Sequence of protein 2:
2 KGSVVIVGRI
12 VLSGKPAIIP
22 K

The following describes two proteins that form a bound complex.

Sequence of protein 1:
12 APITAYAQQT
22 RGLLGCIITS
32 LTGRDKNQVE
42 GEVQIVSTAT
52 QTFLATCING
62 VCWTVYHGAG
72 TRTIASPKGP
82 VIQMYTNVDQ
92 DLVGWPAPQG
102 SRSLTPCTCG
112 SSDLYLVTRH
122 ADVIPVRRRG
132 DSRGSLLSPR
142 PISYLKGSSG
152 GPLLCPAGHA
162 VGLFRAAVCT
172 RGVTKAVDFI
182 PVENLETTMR

Contacts between the two chains:
Residue Q45 in protein 1 interacts with residue R10 in protein 2 (closest heavy-atom distance 3.9 Å).
Residue S31 in protein 1 interacts with residue S4 in protein 2 (closest heavy-atom distance 3.0 Å).
Residue G42 in protein 1 interacts with residue V12 in protein 2 (closest heavy-atom distance 3.9 Å).
Residue Y17 in protein 1 contacts residue I11 in protein 2 (closest heavy-atom distance 3.2 Å).
Residue R73 in protein 1 contacts residue G3 in protein 2 (closest heavy-atom distance 3.0 Å).
Residue I46 in protein 1 is in contact with residue G9 in protein 2 (closest heavy-atom distance 2.6 Å).
Residue R22 in protein 1 contacts residue V6 in protein 2 (closest heavy-atom distance 3.7 Å).
Residue Q19 in protein 1 contacts residue R10 in protein 2 (closest heavy-atom distance 2.9 Å).
Residue E43 in protein 1 interacts with residue I11 in protein 2 (closest heavy-atom distance 3.6 Å).
Residue E41 in protein 1 contacts residue R10 in protein 2 (closest heavy-atom distance 3.3 Å).
Residue E43 in protein 1 is in contact with residue V12 in protein 2 (closest heavy-atom distance 3.6 Å).
Residue V47 in protein 1 is in contact with residue V5 in protein 2 (closest heavy-atom distance 3.5 Å).
Residue A18 in protein 1 interacts with residue R10 in protein 2 (closest heavy-atom distance 3.2 Å).
Residue V44 in protein 1 contacts residue R10 in protein 2 (closest heavy-atom distance 3.4 Å).
Residue T74 in protein 1 interacts with residue V5 in protein 2 (closest heavy-atom distance 2.6 Å).
Residue V47 in protein 1 is in contact with residue V6 in protein 2 (closest heavy-atom distance 3.1 Å).
Residue S31 in protein 1 is in contact with residue V6 in protein 2 (closest heavy-atom distance 3.5 Å).
Residue A76 in protein 1 contacts residue S4 in protein 2 (closest heavy-atom distance 3.9 Å).
Residue T15 in protein 1 contacts residue V12 in protein 2 (closest heavy-atom distance 3.9 Å).
Residue I46 in protein 1 is in contact with residue V6 in protein 2 (closest heavy-atom distance 3.9 Å).
Residue A16 in protein 1 is in contact with residue V12 in protein 2 (closest heavy-atom distance 3.3 Å).
Residue I75 in protein 1 interacts with residue V5 in protein 2 (closest heavy-atom distance 3.4 Å).
Residue R120 in protein 1 interacts with residue I11 in protein 2 (closest heavy-atom distance 3.6 Å).
Residue Q45 in protein 1 interacts with residue G9 in protein 2 (closest heavy-atom distance 3.6 Å).
Residue T15 in protein 1 contacts residue G15 in protein 2 (closest heavy-atom distance 3.7 Å).
Residue S48 in protein 1 contacts residue V8 in protein 2 (closest heavy-atom distance 3.9 Å).
Residue T21 in protein 1 is in contact with residue R10 in protein 2 (closest heavy-atom distance 3.9 Å).
Residue T21 in protein 1 contacts residue V8 in protein 2 (closest heavy-atom distance 2.8 Å).
Residue Q20 in protein 1 contacts residue V8 in protein 2 (closest heavy-atom distance 3.7 Å).
Residue I14 in protein 1 contacts residue L13 in protein 2 (closest heavy-atom distance 3.9 Å).
Residue S48 in protein 1 contacts residue V6 in protein 2 (closest heavy-atom distance 2.9 Å).
Residue A76 in protein 1 contacts residue V6 in protein 2 (closest heavy-atom distance 3.9 Å).
Residue C27 in protein 1 contacts residue V8 in protein 2 (closest heavy-atom distance 3.7 Å).
Residue Q39 in protein 1 contacts residue R10 in protein 2 (closest heavy-atom distance 3.3 Å).
Residue E43 in protein 1 contacts residue S14 in protein 2 (closest heavy-atom distance 3.2 Å).
Residue T15 in protein 1 is in contact with residue L13 in protein 2 (closest heavy-atom distance 3.2 Å).
Residue T21 in protein 1 is in contact with residue G9 in protein 2 (closest heavy-atom distance 3.1 Å).
Residue Y17 in protein 1 interacts with residue R10 in protein 2 (closest heavy-atom distance 3.7 Å).
Residue S31 in protein 1 interacts with residue G3 in protein 2 (closest heavy-atom distance 3.4 Å).
Residue T74 in protein 1 interacts with residue S4 in protein 2 (closest heavy-atom distance 2.7 Å).
Residue W96 in protein 1 contacts residue V5 in protein 2 (closest heavy-atom distance 3.6 Å).
Residue R73 in protein 1 interacts with residue V5 in protein 2 (closest heavy-atom distance 3.8 Å).
Residue I46 in protein 1 interacts with residue V8 in protein 2 (closest heavy-atom distance 2.8 Å).
Residue R22 in protein 1 is in contact with residue V8 in protein 2 (closest heavy-atom distance 3.4 Å).
Residue I46 in protein 1 contacts residue R10 in protein 2 (closest heavy-atom distance 3.6 Å).
Residue V44 in protein 1 contacts residue I11 in protein 2 (closest heavy-atom distance 2.9 Å).
Residue R22 in protein 1 contacts residue I7 in protein 2 (closest heavy-atom distance 3.6 Å).
Residue Y17 in protein 1 contacts residue V12 in protein 2 (closest heavy-atom distance 2.8 Å).
Residue A16 in protein 1 interacts with residue L13 in protein 2 (closest heavy-atom distance 3.6 Å).
Residue A16 in protein 1 is in contact with residue I11 in protein 2 (closest heavy-atom distance 3.9 Å).
Residue P81 in protein 1 contacts residue S4 in protein 2 (closest heavy-atom distance 3.8 Å).
Residue T119 in protein 1 contacts residue I11 in protein 2 (closest heavy-atom distance 3.4 Å).
Residue Q45 in protein 1 is in contact with residue I7 in protein 2 (closest heavy-atom distance 3.3 Å).
Residue T30 in protein 1 contacts residue V6 in protein 2 (closest heavy-atom distance 3.7 Å).
Residue I46 in protein 1 contacts residue I7 in protein 2 (closest heavy-atom distance 3.4 Å).
Residue S48 in protein 1 is in contact with residue V5 in protein 2 (closest heavy-atom distance 3.6 Å).
Residue C27 in protein 1 contacts residue V6 in protein 2 (closest heavy-atom distance 3.9 Å).
Residue Q19 in protein 1 contacts residue G9 in protein 2 (closest heavy-atom distance 3.1 Å).
Residue E43 in protein 1 interacts with residue L13 in protein 2 (closest heavy-atom distance 2.7 Å).
Residue A76 in protein 1 is in contact with residue V5 in protein 2 (closest heavy-atom distance 2.8 Å).